Sequence of the first protein:
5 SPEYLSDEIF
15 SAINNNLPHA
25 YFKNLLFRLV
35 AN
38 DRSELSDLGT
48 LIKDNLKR

Interface contacts:
Residue L53 in the second protein interacts with residue L42 in the first protein (closest heavy-atom distance 4.2 Å).
Residue Y25 in the second protein contacts residue Y25 in the first protein (closest heavy-atom distance 3.5 Å).
Residue L21 in the second protein contacts residue Y25 in the first protein (closest heavy-atom distance 3.6 Å).
Residue L30 in the second protein contacts residue L33 in the first protein (closest heavy-atom distance 3.7 Å).
Residue I49 in the second protein interacts with residue L42 in the first protein (closest heavy-atom distance 3.3 Å).
Residue N52 in the second protein contacts residue A35 in the first protein (closest heavy-atom distance 3.6 Å).
Residue N28 in the second protein interacts with residue F14 in the first protein (closest heavy-atom distance 4.0 Å).
Residue I17 in the second protein is in contact with residue Y25 in the first protein (closest heavy-atom distance 4.1 Å).
Residue Y25 in the second protein interacts with residue F14 in the first protein (closest heavy-atom distance 3.3 Å).
Residue I49 in the second protein interacts with residue G46 in the first protein (closest heavy-atom distance 4.0 Å).
Residue F14 in the second protein contacts residue Y25 in the first protein (closest heavy-atom distance 3.9 Å).
Residue Y25 in the second protein is in contact with residue F26 in the first protein (closest heavy-atom distance 3.5 Å).
Residue L21 in the second protein interacts with residue L21 in the first protein (closest heavy-atom distance 4.0 Å).
Residue R39 in the second protein interacts with residue L53 in the first protein (closest heavy-atom distance 2.6 Å).
Residue G46 in the second protein contacts residue I49 in the first protein (closest heavy-atom distance 3.9 Å).
Residue P22 in the second protein is in contact with residue I17 in the first protein (closest heavy-atom distance 3.3 Å).
Residue L29 in the second protein contacts residue F14 in the first protein (closest heavy-atom distance 3.8 Å).
Residue Y25 in the second protein contacts residue I17 in the first protein (closest heavy-atom distance 3.4 Å).
Residue L48 in the second protein contacts residue V34 in the first protein (closest heavy-atom distance 3.9 Å).
Residue L45 in the second protein contacts residue V34 in the first protein (closest heavy-atom distance 4.0 Å).
Residue A24 in the second protein interacts with residue L9 in the first protein (closest heavy-atom distance 3.9 Å).
Residue I49 in the second protein is in contact with residue V34 in the first protein (closest heavy-atom distance 4.1 Å).
Residue A24 in the second protein is in contact with residue E7 in the first protein (closest heavy-atom distance 4.0 Å).
Residue L53 in the second protein contacts residue R39 in the first protein (closest heavy-atom distance 3.3 Å).
Residue Y25 in the second protein contacts residue L21 in the first protein (closest heavy-atom distance 4.2 Å).
Residue I49 in the second protein interacts with residue L45 in the first protein (closest heavy-atom distance 3.4 Å).
Residue L9 in the second protein contacts residue A24 in the first protein (closest heavy-atom distance 3.6 Å).
Residue R32 in the second protein contacts residue L9 in the first protein (closest heavy-atom distance 3.0 Å).
Residue R32 in the second protein interacts with residue Y8 in the first protein (closest heavy-atom distance 3.6 Å).
Residue N18 in the second protein is in contact with residue Y25 in the first protein (closest heavy-atom distance 2.3 Å).
Residue L42 in the second protein is in contact with residue L53 in the first protein (closest heavy-atom distance 3.9 Å).
Residue F14 in the second protein contacts residue R32 in the first protein (closest heavy-atom distance 3.6 Å).
Residue L9 in the second protein is in contact with residue R32 in the first protein (closest heavy-atom distance 2.5 Å).
Residue N52 in the second protein is in contact with residue L42 in the first protein (closest heavy-atom distance 3.9 Å).
Residue L45 in the second protein is in contact with residue I49 in the first protein (closest heavy-atom distance 3.4 Å).
Residue F26 in the second protein interacts with residue Y25 in the first protein (closest heavy-atom distance 3.1 Å).
Residue V34 in the second protein is in contact with residue L48 in the first protein (closest heavy-atom distance 4.2 Å).
Residue V34 in the second protein contacts residue L45 in the first protein (closest heavy-atom distance 4.2 Å).
Residue R32 in the second protein contacts residue F14 in the first protein (closest heavy-atom distance 4.0 Å).
Residue L30 in the second protein interacts with residue L30 in the first protein (closest heavy-atom distance 3.3 Å).
Residue L30 in the second protein contacts residue L45 in the first protein (closest heavy-atom distance 3.5 Å).
Residue L53 in the second protein interacts with residue S43 in the first protein (closest heavy-atom distance 4.0 Å).
Residue A24 in the second protein contacts residue P6 in the first protein (closest heavy-atom distance 3.8 Å).
Residue L42 in the second protein contacts residue I49 in the first protein (closest heavy-atom distance 3.4 Å).
Residue N28 in the second protein contacts residue Y8 in the first protein (closest heavy-atom distance 3.2 Å).
Residue L29 in the second protein is in contact with residue L33 in the first protein (closest heavy-atom distance 3.5 Å).
Residue N28 in the second protein interacts with residue E7 in the first protein (closest heavy-atom distance 3.2 Å).
Residue I49 in the second protein contacts residue I49 in the first protein (closest heavy-atom distance 3.3 Å).
Residue E7 in the second protein contacts residue K27 in the first protein (closest heavy-atom distance 3.2 Å).
Residue Y25 in the second protein contacts residue N18 in the first protein (closest heavy-atom distance 2.8 Å).
Residue N52 in the second protein interacts with residue V34 in the first protein (closest heavy-atom distance 3.4 Å).
Residue R32 in the second protein is in contact with residue D11 in the first protein (closest heavy-atom distance 3.3 Å).
Residue Y25 in the second protein interacts with residue L9 in the first protein (closest heavy-atom distance 3.9 Å).
Residue N28 in the second protein interacts with residue L9 in the first protein (closest heavy-atom distance 2.6 Å).
Residue L48 in the second protein is in contact with residue F31 in the first protein (closest heavy-atom distance 4.0 Å).
Residue L21 in the second protein is in contact with residue I17 in the first protein (closest heavy-atom distance 3.3 Å).
Residue L33 in the second protein contacts residue L30 in the first protein (closest heavy-atom distance 4.0 Å).
Residue F14 in the second protein interacts with residue L29 in the first protein (closest heavy-atom distance 4.1 Å).
Residue L29 in the second protein interacts with residue L29 in the first protein (closest heavy-atom distance 3.4 Å).
Residue D11 in the second protein is in contact with residue R32 in the first protein (closest heavy-atom distance 3.2 Å).

Sequence of the second protein:
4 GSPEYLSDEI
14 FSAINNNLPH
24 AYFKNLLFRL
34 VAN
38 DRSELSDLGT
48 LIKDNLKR

These two protein chains interact to form a complex.